These two protein chains interact to form a complex.

Sequence of chain B:
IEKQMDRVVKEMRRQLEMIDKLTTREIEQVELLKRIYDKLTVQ

Sequence of chain A:
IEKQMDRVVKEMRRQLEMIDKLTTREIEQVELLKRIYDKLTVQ

Interface contacts:
Residue R35 in chain B interacts with residue Y37 in chain A (closest heavy-atom distance 3.2 Å).
Residue L22 in chain B interacts with residue L22 in chain A (closest heavy-atom distance 4.2 Å).
Residue I1 in chain B is in contact with residue E2 in chain A (closest heavy-atom distance 4.4 Å).
Residue I36 in chain B contacts residue I36 in chain A (closest heavy-atom distance 3.9 Å).
Residue L22 in chain B contacts residue T23 in chain A (closest heavy-atom distance 3.7 Å).
Residue E28 in chain B is in contact with residue V30 in chain A (closest heavy-atom distance 3.9 Å).
Residue M18 in chain B contacts residue T23 in chain A (closest heavy-atom distance 4.6 Å).
Residue R7 in chain B contacts residue D6 in chain A (closest heavy-atom distance 4.6 Å).
Residue E11 in chain B contacts residue V9 in chain A (closest heavy-atom distance 4.8 Å).
Residue Q29 in chain B interacts with residue I27 in chain A (closest heavy-atom distance 5.0 Å).
Residue L32 in chain B is in contact with residue V30 in chain A (closest heavy-atom distance 4.6 Å).
Residue L22 in chain B contacts residue I19 in chain A (closest heavy-atom distance 4.0 Å).
Residue E11 in chain B is in contact with residue R13 in chain A (closest heavy-atom distance 2.9 Å).
Residue L40 in chain B contacts residue L40 in chain A (closest heavy-atom distance 4.1 Å).
Residue K39 in chain B contacts residue T41 in chain A (closest heavy-atom distance 3.8 Å).
Residue Q4 in chain B is in contact with residue V9 in chain A (closest heavy-atom distance 4.1 Å).
Residue L32 in chain B interacts with residue K34 in chain A (closest heavy-atom distance 4.0 Å).
Residue I36 in chain B is in contact with residue Y37 in chain A (closest heavy-atom distance 3.9 Å).
Residue E11 in chain B contacts residue M12 in chain A (closest heavy-atom distance 4.1 Å).
Residue Q4 in chain B is in contact with residue I1 in chain A (closest heavy-atom distance 4.8 Å).
Residue L33 in chain B contacts residue L33 in chain A (closest heavy-atom distance 3.5 Å).
Residue R25 in chain B contacts residue I27 in chain A (closest heavy-atom distance 3.4 Å).
Residue K39 in chain B interacts with residue L40 in chain A (closest heavy-atom distance 4.3 Å).
Residue L22 in chain B is in contact with residue E26 in chain A (closest heavy-atom distance 4.3 Å).
Residue V8 in chain B contacts residue M5 in chain A (closest heavy-atom distance 4.2 Å).
Residue Q29 in chain B is in contact with residue Q29 in chain A (closest heavy-atom distance 4.1 Å).
Residue M18 in chain B is in contact with residue I19 in chain A (closest heavy-atom distance 3.8 Å).
Residue I36 in chain B contacts residue L33 in chain A (closest heavy-atom distance 3.9 Å).
Residue Q29 in chain B is in contact with residue E26 in chain A (closest heavy-atom distance 2.9 Å).
Residue R25 in chain B interacts with residue T23 in chain A (closest heavy-atom distance 3.8 Å).
Residue E11 in chain B contacts residue L16 in chain A (closest heavy-atom distance 3.2 Å).
Residue R25 in chain B interacts with residue V30 in chain A (closest heavy-atom distance 3.6 Å).
Residue M5 in chain B is in contact with residue M5 in chain A (closest heavy-atom distance 3.9 Å).
Residue R14 in chain B is in contact with residue L16 in chain A (closest heavy-atom distance 3.9 Å).
Residue Q4 in chain B contacts residue D6 in chain A (closest heavy-atom distance 3.5 Å).
Residue L32 in chain B is in contact with residue Y37 in chain A (closest heavy-atom distance 4.5 Å).
Residue Q4 in chain B contacts residue K3 in chain A (closest heavy-atom distance 4.9 Å).
Residue K39 in chain B contacts residue Y37 in chain A (closest heavy-atom distance 3.1 Å).
Residue I36 in chain B interacts with residue L40 in chain A (closest heavy-atom distance 3.7 Å).
Residue I1 in chain B interacts with residue I1 in chain A (closest heavy-atom distance 3.7 Å).
Residue M18 in chain B contacts residue L16 in chain A (closest heavy-atom distance 4.1 Å).
Residue Q15 in chain B is in contact with residue I19 in chain A (closest heavy-atom distance 3.9 Å).
Residue Q29 in chain B contacts residue V30 in chain A (closest heavy-atom distance 3.7 Å).
Residue Q15 in chain B contacts residue L16 in chain A (closest heavy-atom distance 3.9 Å).
Residue Q29 in chain B is in contact with residue L33 in chain A (closest heavy-atom distance 4.0 Å).
Residue Q4 in chain B is in contact with residue M5 in chain A (closest heavy-atom distance 3.9 Å).
Residue V8 in chain B is in contact with residue V8 in chain A (closest heavy-atom distance 4.1 Å).
Residue M12 in chain B contacts residue M12 in chain A (closest heavy-atom distance 3.2 Å).
Residue L32 in chain B is in contact with residue L33 in chain A (closest heavy-atom distance 3.9 Å).
Residue I1 in chain B contacts residue M5 in chain A (closest heavy-atom distance 3.4 Å).
Residue M18 in chain B is in contact with residue D20 in chain A (closest heavy-atom distance 3.7 Å).
Residue V8 in chain B interacts with residue V9 in chain A (closest heavy-atom distance 3.7 Å).
Residue R7 in chain B contacts residue V9 in chain A (closest heavy-atom distance 4.0 Å).
Residue Q4 in chain B interacts with residue E2 in chain A (closest heavy-atom distance 2.8 Å).
Residue R25 in chain B interacts with residue E26 in chain A (closest heavy-atom distance 3.9 Å).
Residue E28 in chain B contacts residue K34 in chain A (closest heavy-atom distance 3.8 Å).
Residue V8 in chain B interacts with residue M12 in chain A (closest heavy-atom distance 3.8 Å).
Residue R7 in chain B interacts with residue R13 in chain A (closest heavy-atom distance 4.5 Å).
Residue I19 in chain B contacts residue I19 in chain A (closest heavy-atom distance 4.6 Å).